Sequence of the second protein:
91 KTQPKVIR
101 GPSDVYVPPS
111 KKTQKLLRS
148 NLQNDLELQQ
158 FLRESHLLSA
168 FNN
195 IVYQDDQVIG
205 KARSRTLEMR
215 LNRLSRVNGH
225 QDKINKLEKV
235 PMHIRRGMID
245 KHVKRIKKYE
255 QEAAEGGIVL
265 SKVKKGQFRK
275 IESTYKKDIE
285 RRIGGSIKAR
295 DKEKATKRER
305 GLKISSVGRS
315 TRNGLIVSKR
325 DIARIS

Sequence of the first protein:
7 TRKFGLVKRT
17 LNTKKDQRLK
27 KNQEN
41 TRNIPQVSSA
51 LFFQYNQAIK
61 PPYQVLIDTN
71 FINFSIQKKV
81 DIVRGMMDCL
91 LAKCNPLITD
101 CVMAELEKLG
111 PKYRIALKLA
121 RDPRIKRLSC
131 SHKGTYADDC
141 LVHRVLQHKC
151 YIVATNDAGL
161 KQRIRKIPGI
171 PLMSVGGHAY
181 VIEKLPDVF

Interface contacts:
Residue K307 in the second protein contacts residue Q77 in the first protein (closest heavy-atom distance 4.0 Å).
Residue K307 in the second protein contacts residue I76 in the first protein (closest heavy-atom distance 4.6 Å).
Residue G305 in the second protein contacts residue K112 in the first protein (closest heavy-atom distance 4.8 Å).

These two protein chains interact to form a complex.